Sequence of the second protein:
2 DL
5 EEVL

Residue-level contacts at the interface:
Residue N184 in the first protein interacts with residue V7 in the second protein (closest heavy-atom distance 4.0 Å).
Residue R131 in the first protein contacts residue L3 in the second protein (closest heavy-atom distance 2.8 Å).
Residue G183 in the first protein is in contact with residue V7 in the second protein (closest heavy-atom distance 3.7 Å).
Residue K169 in the first protein is in contact with residue E5 in the second protein (closest heavy-atom distance 3.6 Å).
Residue Y197 in the first protein interacts with residue V7 in the second protein (closest heavy-atom distance 4.0 Å).
Residue C171 in the first protein contacts residue E5 in the second protein (closest heavy-atom distance 3.9 Å).
Residue R172 in the first protein contacts residue D2 in the second protein (closest heavy-atom distance 3.6 Å).
Residue Y203 in the first protein contacts residue E5 in the second protein (closest heavy-atom distance 3.8 Å).
Residue H170 in the first protein contacts residue L3 in the second protein (closest heavy-atom distance 4.4 Å).
Residue N184 in the first protein contacts residue L8 in the second protein (closest heavy-atom distance 4.0 Å).
Residue C171 in the first protein contacts residue V7 in the second protein (closest heavy-atom distance 3.6 Å).
Residue H170 in the first protein contacts residue E5 in the second protein (closest heavy-atom distance 2.8 Å).
Residue L202 in the first protein contacts residue V7 in the second protein (closest heavy-atom distance 3.5 Å).
Residue L182 in the first protein interacts with residue V7 in the second protein (closest heavy-atom distance 4.2 Å).
Residue F162 in the first protein is in contact with residue E5 in the second protein (closest heavy-atom distance 4.5 Å).

Sequence of the first protein:
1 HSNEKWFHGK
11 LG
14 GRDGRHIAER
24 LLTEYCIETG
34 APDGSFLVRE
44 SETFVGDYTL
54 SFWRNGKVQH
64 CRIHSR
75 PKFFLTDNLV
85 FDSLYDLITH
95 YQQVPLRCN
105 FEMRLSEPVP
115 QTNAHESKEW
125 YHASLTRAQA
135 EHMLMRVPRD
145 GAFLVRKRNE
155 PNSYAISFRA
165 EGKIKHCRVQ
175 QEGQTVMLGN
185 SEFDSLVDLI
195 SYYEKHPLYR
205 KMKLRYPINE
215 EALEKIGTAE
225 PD

These two protein chains interact to form a complex.